Interface contacts:
Residue L137 in chain A is in contact with residue P16 in chain B (closest heavy-atom distance 3.9 Å).
Residue V236 in chain A interacts with residue L18 in chain B (closest heavy-atom distance 4.9 Å).
Residue P139 in chain A interacts with residue R12 in chain B (closest heavy-atom distance 3.5 Å).
Residue A232 in chain A contacts residue L18 in chain B (closest heavy-atom distance 3.5 Å).
Residue G136 in chain A interacts with residue R14 in chain B (closest heavy-atom distance 3.5 Å).
Residue A140 in chain A contacts residue F8 in chain B (closest heavy-atom distance 3.9 Å).
Residue W24 in chain A interacts with residue V20 in chain B (closest heavy-atom distance 4.5 Å).
Residue S71 in chain A is in contact with residue Q19 in chain B (closest heavy-atom distance 5.0 Å).
Residue L137 in chain A is in contact with residue R12 in chain B (closest heavy-atom distance 3.9 Å).
Residue A232 in chain A interacts with residue A15 in chain B (closest heavy-atom distance 4.2 Å).
Residue A504 in chain A contacts residue G21 in chain B (closest heavy-atom distance 3.6 Å).
Residue V70 in chain A contacts residue Q19 in chain B (closest heavy-atom distance 3.8 Å).
Residue L233 in chain A contacts residue L18 in chain B (closest heavy-atom distance 4.0 Å).
Residue N138 in chain A is in contact with residue R12 in chain B (closest heavy-atom distance 3.8 Å).
Residue V229 in chain A interacts with residue F8 in chain B (closest heavy-atom distance 4.5 Å).
Residue V70 in chain A contacts residue V20 in chain B (closest heavy-atom distance 3.4 Å).
Residue L137 in chain A interacts with residue A15 in chain B (closest heavy-atom distance 4.5 Å).
Residue F76 in chain A is in contact with residue L18 in chain B (closest heavy-atom distance 3.4 Å).
Residue A228 in chain A contacts residue F8 in chain B (closest heavy-atom distance 3.6 Å).
Residue L233 in chain A is in contact with residue P16 in chain B (closest heavy-atom distance 4.2 Å).
Residue W189 in chain A is in contact with residue V20 in chain B (closest heavy-atom distance 3.7 Å).
Residue P234 in chain A contacts residue L18 in chain B (closest heavy-atom distance 3.9 Å).
Residue N138 in chain A is in contact with residue F8 in chain B (closest heavy-atom distance 3.3 Å).
Residue A232 in chain A interacts with residue P16 in chain B (closest heavy-atom distance 4.3 Å).
Residue L137 in chain A interacts with residue R14 in chain B (closest heavy-atom distance 2.7 Å).
Residue A232 in chain A interacts with residue T13 in chain B (closest heavy-atom distance 4.0 Å).
Residue N138 in chain A interacts with residue R14 in chain B (closest heavy-atom distance 4.9 Å).
Residue Y25 in chain A contacts residue G21 in chain B (closest heavy-atom distance 3.9 Å).
Residue F225 in chain A is in contact with residue F8 in chain B (closest heavy-atom distance 4.3 Å).
Residue R74 in chain A contacts residue L18 in chain B (closest heavy-atom distance 4.3 Å).
Residue N138 in chain A contacts residue P10 in chain B (closest heavy-atom distance 4.6 Å).
Residue V229 in chain A contacts residue T13 in chain B (closest heavy-atom distance 4.0 Å).
Residue W24 in chain A interacts with residue G21 in chain B (closest heavy-atom distance 3.7 Å).
Residue L137 in chain A is in contact with residue T13 in chain B (closest heavy-atom distance 3.1 Å).
Residue L141 in chain A interacts with residue F8 in chain B (closest heavy-atom distance 3.7 Å).
Residue N138 in chain A interacts with residue E9 in chain B (closest heavy-atom distance 2.9 Å).
Residue N138 in chain A contacts residue T13 in chain B (closest heavy-atom distance 2.9 Å).
Residue N278 in chain A contacts residue Q19 in chain B (closest heavy-atom distance 4.2 Å).

This data describes a binding interaction between two proteins.

Sequence of chain A:
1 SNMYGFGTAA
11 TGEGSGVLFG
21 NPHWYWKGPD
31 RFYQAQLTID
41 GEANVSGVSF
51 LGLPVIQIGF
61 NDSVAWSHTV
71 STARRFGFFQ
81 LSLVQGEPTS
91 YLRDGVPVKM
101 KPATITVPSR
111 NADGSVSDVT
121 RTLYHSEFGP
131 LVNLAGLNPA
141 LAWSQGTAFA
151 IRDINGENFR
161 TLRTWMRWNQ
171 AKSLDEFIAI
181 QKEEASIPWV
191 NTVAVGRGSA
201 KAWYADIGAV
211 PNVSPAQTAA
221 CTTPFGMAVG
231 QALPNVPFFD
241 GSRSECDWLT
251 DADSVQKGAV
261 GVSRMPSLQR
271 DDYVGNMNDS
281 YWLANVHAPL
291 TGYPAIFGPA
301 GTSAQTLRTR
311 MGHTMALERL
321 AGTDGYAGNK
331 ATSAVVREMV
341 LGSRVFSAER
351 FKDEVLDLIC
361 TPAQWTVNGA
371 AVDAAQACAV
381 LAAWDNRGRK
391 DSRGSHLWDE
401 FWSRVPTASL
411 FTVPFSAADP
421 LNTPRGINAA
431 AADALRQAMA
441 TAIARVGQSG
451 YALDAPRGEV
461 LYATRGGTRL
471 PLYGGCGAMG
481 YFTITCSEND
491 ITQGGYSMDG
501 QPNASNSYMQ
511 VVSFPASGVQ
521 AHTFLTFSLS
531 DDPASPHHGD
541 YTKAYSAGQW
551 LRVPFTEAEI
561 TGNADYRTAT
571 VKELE

Sequence of chain B:
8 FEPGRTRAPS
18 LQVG